Sequence of chain B:
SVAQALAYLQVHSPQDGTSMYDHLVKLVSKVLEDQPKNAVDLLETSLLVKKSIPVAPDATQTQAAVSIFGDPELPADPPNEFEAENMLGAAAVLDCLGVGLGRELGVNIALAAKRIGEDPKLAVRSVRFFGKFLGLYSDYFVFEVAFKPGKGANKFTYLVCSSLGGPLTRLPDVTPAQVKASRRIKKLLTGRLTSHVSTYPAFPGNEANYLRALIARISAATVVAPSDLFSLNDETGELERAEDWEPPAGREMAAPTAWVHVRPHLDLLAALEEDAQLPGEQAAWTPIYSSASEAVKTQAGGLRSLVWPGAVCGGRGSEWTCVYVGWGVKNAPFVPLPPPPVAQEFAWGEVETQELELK

These two protein chains interact to form a complex.

Interface contacts:
Residue Y27 in chain B interacts with residue R143 in chain A (closest heavy-atom distance 3.2 Å).
Residue L12 in chain B interacts with residue D147 in chain A (closest heavy-atom distance 4.9 Å).
Residue V31 in chain B interacts with residue R143 in chain A (closest heavy-atom distance 4.4 Å).
Residue V34 in chain B contacts residue V146 in chain A (closest heavy-atom distance 4.5 Å).
Residue A11 in chain B is in contact with residue V150 in chain A (closest heavy-atom distance 4.3 Å).
Residue L15 in chain B contacts residue V150 in chain A (closest heavy-atom distance 3.8 Å).
Residue S35 in chain B contacts residue A142 in chain A (closest heavy-atom distance 3.9 Å).
Residue E39 in chain B interacts with residue Y135 in chain A (closest heavy-atom distance 3.8 Å).
Residue V8 in chain B is in contact with residue A154 in chain A (closest heavy-atom distance 3.9 Å).
Residue L38 in chain B interacts with residue V141 in chain A (closest heavy-atom distance 4.2 Å).
Residue V34 in chain B contacts residue V145 in chain A (closest heavy-atom distance 4.2 Å).
Residue L38 in chain B contacts residue R138 in chain A (closest heavy-atom distance 3.6 Å).
Residue L30 in chain B interacts with residue V146 in chain A (closest heavy-atom distance 4.1 Å).
Residue Y27 in chain B contacts residue D147 in chain A (closest heavy-atom distance 2.7 Å).
Residue S7 in chain B contacts residue A154 in chain A (closest heavy-atom distance 4.6 Å).
Residue Y27 in chain B interacts with residue V146 in chain A (closest heavy-atom distance 4.1 Å).
Residue V8 in chain B is in contact with residue E151 in chain A (closest heavy-atom distance 4.4 Å).
Residue V31 in chain B is in contact with residue G139 in chain A (closest heavy-atom distance 4.9 Å).
Residue L12 in chain B contacts residue V150 in chain A (closest heavy-atom distance 4.3 Å).
Residue V34 in chain B interacts with residue A142 in chain A (closest heavy-atom distance 4.1 Å).
Residue V31 in chain B interacts with residue A142 in chain A (closest heavy-atom distance 4.0 Å).
Residue E39 in chain B contacts residue R138 in chain A (closest heavy-atom distance 3.3 Å).
Residue V31 in chain B interacts with residue V146 in chain A (closest heavy-atom distance 3.8 Å).
Residue S35 in chain B contacts residue G139 in chain A (closest heavy-atom distance 4.8 Å).
Residue S35 in chain B is in contact with residue R138 in chain A (closest heavy-atom distance 4.5 Å).

Sequence of chain A:
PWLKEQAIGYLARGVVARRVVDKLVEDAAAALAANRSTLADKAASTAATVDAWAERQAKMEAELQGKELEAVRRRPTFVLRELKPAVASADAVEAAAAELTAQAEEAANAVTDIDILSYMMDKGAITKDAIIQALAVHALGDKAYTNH